Sequence of protein 2:
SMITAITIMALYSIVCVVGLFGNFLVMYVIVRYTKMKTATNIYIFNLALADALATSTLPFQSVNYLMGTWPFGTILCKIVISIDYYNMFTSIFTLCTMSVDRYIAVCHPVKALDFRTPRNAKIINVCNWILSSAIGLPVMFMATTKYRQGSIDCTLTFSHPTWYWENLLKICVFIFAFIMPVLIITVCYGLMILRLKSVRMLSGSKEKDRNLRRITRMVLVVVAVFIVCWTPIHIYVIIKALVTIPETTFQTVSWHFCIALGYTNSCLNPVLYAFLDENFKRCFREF

These two protein chains interact to form a complex.

Residue-level contacts at the interface:
Residue R166 in protein 2 is in contact with residue C351 in protein 1 (closest heavy-atom distance 3.8 Å).
Residue N343 in protein 2 contacts residue K349 in protein 1 (closest heavy-atom distance 3.0 Å).
Residue E342 in protein 2 contacts residue F354 in protein 1 (closest heavy-atom distance 3.3 Å).
Residue M256 in protein 2 is in contact with residue L353 in protein 1 (closest heavy-atom distance 3.7 Å).
Residue M256 in protein 2 interacts with residue L348 in protein 1 (closest heavy-atom distance 4.3 Å).
Residue R180 in protein 2 interacts with residue C351 in protein 1 (closest heavy-atom distance 3.1 Å).
Residue V170 in protein 2 interacts with residue I344 in protein 1 (closest heavy-atom distance 3.9 Å).
Residue P173 in protein 2 is in contact with residue I344 in protein 1 (closest heavy-atom distance 3.7 Å).
Residue L260 in protein 2 is in contact with residue I344 in protein 1 (closest heavy-atom distance 4.9 Å).
Residue A169 in protein 2 interacts with residue I343 in protein 1 (closest heavy-atom distance 4.9 Å).
Residue A169 in protein 2 contacts residue C351 in protein 1 (closest heavy-atom distance 4.0 Å).
Residue M265 in protein 2 is in contact with residue I344 in protein 1 (closest heavy-atom distance 4.3 Å).
Residue A103 in protein 2 contacts residue D350 in protein 1 (closest heavy-atom distance 4.9 Å).
Residue V174 in protein 2 is in contact with residue F336 in protein 1 (closest heavy-atom distance 4.7 Å).
Residue I279 in protein 2 contacts residue L348 in protein 1 (closest heavy-atom distance 5.0 Å).
Residue R278 in protein 2 contacts residue F354 in protein 1 (closest heavy-atom distance 4.2 Å).
Residue N343 in protein 2 is in contact with residue C351 in protein 1 (closest heavy-atom distance 4.2 Å).
Residue V263 in protein 2 interacts with residue I344 in protein 1 (closest heavy-atom distance 3.9 Å).
Residue T104 in protein 2 interacts with residue C351 in protein 1 (closest heavy-atom distance 3.8 Å).
Residue A169 in protein 2 interacts with residue I344 in protein 1 (closest heavy-atom distance 4.5 Å).
Residue L177 in protein 2 interacts with residue I343 in protein 1 (closest heavy-atom distance 4.5 Å).
Residue P173 in protein 2 interacts with residue T340 in protein 1 (closest heavy-atom distance 3.8 Å).
Residue R180 in protein 2 interacts with residue D350 in protein 1 (closest heavy-atom distance 3.1 Å).
Residue I279 in protein 2 interacts with residue L353 in protein 1 (closest heavy-atom distance 3.8 Å).
Residue L266 in protein 2 interacts with residue F354 in protein 1 (closest heavy-atom distance 4.3 Å).
Residue L340 in protein 2 contacts residue G352 in protein 1 (closest heavy-atom distance 4.3 Å).
Residue N343 in protein 2 contacts residue D350 in protein 1 (closest heavy-atom distance 3.6 Å).
Residue M282 in protein 2 interacts with residue L353 in protein 1 (closest heavy-atom distance 3.7 Å).
Residue M265 in protein 2 interacts with residue D341 in protein 1 (closest heavy-atom distance 3.3 Å).
Residue P173 in protein 2 is in contact with residue I343 in protein 1 (closest heavy-atom distance 3.6 Å).
Residue D341 in protein 2 is in contact with residue L353 in protein 1 (closest heavy-atom distance 4.0 Å).
Residue E342 in protein 2 interacts with residue L353 in protein 1 (closest heavy-atom distance 4.1 Å).
Residue D341 in protein 2 is in contact with residue G352 in protein 1 (closest heavy-atom distance 3.4 Å).
Residue V170 in protein 2 contacts residue L348 in protein 1 (closest heavy-atom distance 3.8 Å).
Residue A176 in protein 2 contacts residue N347 in protein 1 (closest heavy-atom distance 4.0 Å).
Residue A169 in protein 2 is in contact with residue N347 in protein 1 (closest heavy-atom distance 3.0 Å).
Residue N275 in protein 2 is in contact with residue L353 in protein 1 (closest heavy-atom distance 4.8 Å).
Residue V263 in protein 2 interacts with residue D341 in protein 1 (closest heavy-atom distance 3.4 Å).
Residue R166 in protein 2 is in contact with residue L353 in protein 1 (closest heavy-atom distance 3.8 Å).
Residue E342 in protein 2 is in contact with residue G352 in protein 1 (closest heavy-atom distance 2.6 Å).
Residue R180 in protein 2 is in contact with residue N347 in protein 1 (closest heavy-atom distance 3.5 Å).
Residue I279 in protein 2 interacts with residue F354 in protein 1 (closest heavy-atom distance 4.5 Å).
Residue D341 in protein 2 contacts residue C351 in protein 1 (closest heavy-atom distance 3.2 Å).
Residue L260 in protein 2 contacts residue L348 in protein 1 (closest heavy-atom distance 3.9 Å).
Residue N343 in protein 2 interacts with residue G352 in protein 1 (closest heavy-atom distance 3.5 Å).
Residue T104 in protein 2 contacts residue D350 in protein 1 (closest heavy-atom distance 3.2 Å).
Residue M265 in protein 2 contacts residue K345 in protein 1 (closest heavy-atom distance 3.7 Å).
Residue T102 in protein 2 is in contact with residue D350 in protein 1 (closest heavy-atom distance 3.3 Å).
Residue P173 in protein 2 contacts residue N347 in protein 1 (closest heavy-atom distance 4.1 Å).
Residue L266 in protein 2 contacts residue L348 in protein 1 (closest heavy-atom distance 4.7 Å).
Residue R264 in protein 2 is in contact with residue D341 in protein 1 (closest heavy-atom distance 3.6 Å).
Residue R278 in protein 2 contacts residue L353 in protein 1 (closest heavy-atom distance 3.2 Å).
Residue N275 in protein 2 is in contact with residue F354 in protein 1 (closest heavy-atom distance 3.3 Å).
Residue V283 in protein 2 contacts residue L353 in protein 1 (closest heavy-atom distance 4.8 Å).

Sequence of protein 1:
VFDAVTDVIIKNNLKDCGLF